Sequence of the second protein:
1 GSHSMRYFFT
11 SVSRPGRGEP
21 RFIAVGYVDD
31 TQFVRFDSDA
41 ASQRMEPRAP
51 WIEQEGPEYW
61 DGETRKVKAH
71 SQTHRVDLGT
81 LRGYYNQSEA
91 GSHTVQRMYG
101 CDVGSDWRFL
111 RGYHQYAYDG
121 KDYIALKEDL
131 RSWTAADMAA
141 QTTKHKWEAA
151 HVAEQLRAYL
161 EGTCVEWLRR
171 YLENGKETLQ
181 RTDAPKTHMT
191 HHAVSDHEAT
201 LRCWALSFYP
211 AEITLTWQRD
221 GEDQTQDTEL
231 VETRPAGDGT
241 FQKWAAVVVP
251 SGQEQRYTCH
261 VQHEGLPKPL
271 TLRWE

Contacts between the two chains:
Residue T143 in the second protein contacts residue V9 in the first protein (closest heavy-atom distance 2.7 Å).
Residue Y123 in the second protein interacts with residue V9 in the first protein (closest heavy-atom distance 4.3 Å).
Residue H114 in the second protein contacts residue I6 in the first protein (closest heavy-atom distance 4.2 Å).
Residue K146 in the second protein is in contact with residue V9 in the first protein (closest heavy-atom distance 4.2 Å).
Residue M45 in the second protein contacts residue L1 in the first protein (closest heavy-atom distance 3.5 Å).
Residue Y159 in the second protein is in contact with residue G3 in the first protein (closest heavy-atom distance 5.0 Å).
Residue T73 in the second protein interacts with residue T8 in the first protein (closest heavy-atom distance 3.8 Å).
Residue H70 in the second protein contacts residue L1 in the first protein (closest heavy-atom distance 4.1 Å).
Residue T73 in the second protein is in contact with residue I6 in the first protein (closest heavy-atom distance 3.9 Å).
Residue H70 in the second protein is in contact with residue I6 in the first protein (closest heavy-atom distance 3.7 Å).
Residue A158 in the second protein is in contact with residue I4 in the first protein (closest heavy-atom distance 4.7 Å).
Residue L81 in the second protein contacts residue V9 in the first protein (closest heavy-atom distance 3.8 Å).
Residue D77 in the second protein is in contact with residue T8 in the first protein (closest heavy-atom distance 3.2 Å).
Residue D77 in the second protein contacts residue V9 in the first protein (closest heavy-atom distance 2.8 Å).
Residue Y7 in the second protein interacts with residue L1 in the first protein (closest heavy-atom distance 3.6 Å).
Residue Q155 in the second protein interacts with residue G5 in the first protein (closest heavy-atom distance 3.5 Å).
Residue Y159 in the second protein contacts residue L1 in the first protein (closest heavy-atom distance 3.7 Å).
Residue T73 in the second protein contacts residue L7 in the first protein (closest heavy-atom distance 4.5 Å).
Residue H70 in the second protein interacts with residue A2 in the first protein (closest heavy-atom distance 3.3 Å).
Residue Y84 in the second protein interacts with residue V9 in the first protein (closest heavy-atom distance 2.7 Å).
Residue A150 in the second protein is in contact with residue L7 in the first protein (closest heavy-atom distance 3.9 Å).
Residue Y116 in the second protein interacts with residue V9 in the first protein (closest heavy-atom distance 3.6 Å).
Residue D77 in the second protein is in contact with residue L7 in the first protein (closest heavy-atom distance 4.5 Å).
Residue V152 in the second protein interacts with residue G5 in the first protein (closest heavy-atom distance 3.4 Å).
Residue E63 in the second protein interacts with residue L1 in the first protein (closest heavy-atom distance 3.1 Å).
Residue V152 in the second protein contacts residue L7 in the first protein (closest heavy-atom distance 3.8 Å).
Residue L156 in the second protein interacts with residue G5 in the first protein (closest heavy-atom distance 3.4 Å).
Residue V67 in the second protein interacts with residue L1 in the first protein (closest heavy-atom distance 3.8 Å).
Residue T80 in the second protein interacts with residue V9 in the first protein (closest heavy-atom distance 3.5 Å).
Residue Y159 in the second protein contacts residue A2 in the first protein (closest heavy-atom distance 3.7 Å).
Residue W147 in the second protein is in contact with residue T8 in the first protein (closest heavy-atom distance 2.9 Å).
Residue K66 in the second protein interacts with residue L1 in the first protein (closest heavy-atom distance 3.0 Å).
Residue F9 in the second protein interacts with residue L1 in the first protein (closest heavy-atom distance 3.7 Å).
Residue Y99 in the second protein interacts with residue I6 in the first protein (closest heavy-atom distance 3.8 Å).
Residue Y99 in the second protein contacts residue L1 in the first protein (closest heavy-atom distance 3.6 Å).
Residue Y99 in the second protein is in contact with residue A2 in the first protein (closest heavy-atom distance 2.9 Å).
Residue L156 in the second protein contacts residue I6 in the first protein (closest heavy-atom distance 4.0 Å).
Residue W147 in the second protein contacts residue L7 in the first protein (closest heavy-atom distance 3.5 Å).
Residue L156 in the second protein is in contact with residue I4 in the first protein (closest heavy-atom distance 3.9 Å).
Residue R97 in the second protein contacts residue G5 in the first protein (closest heavy-atom distance 4.6 Å).
Residue H74 in the second protein interacts with residue I6 in the first protein (closest heavy-atom distance 4.5 Å).
Residue K66 in the second protein interacts with residue A2 in the first protein (closest heavy-atom distance 4.0 Å).
Residue Q155 in the second protein is in contact with residue L7 in the first protein (closest heavy-atom distance 4.2 Å).
Residue R97 in the second protein contacts residue I6 in the first protein (closest heavy-atom distance 3.8 Å).
Residue V76 in the second protein is in contact with residue T8 in the first protein (closest heavy-atom distance 3.9 Å).
Residue Q155 in the second protein interacts with residue I4 in the first protein (closest heavy-atom distance 3.5 Å).
Residue K66 in the second protein contacts residue G3 in the first protein (closest heavy-atom distance 3.9 Å).
Residue W147 in the second protein contacts residue V9 in the first protein (closest heavy-atom distance 3.8 Å).
Residue Y159 in the second protein is in contact with residue I4 in the first protein (closest heavy-atom distance 5.0 Å).
Residue L156 in the second protein interacts with residue A2 in the first protein (closest heavy-atom distance 4.9 Å).
Residue R97 in the second protein is in contact with residue L7 in the first protein (closest heavy-atom distance 3.2 Å).

These two protein chains interact to form a complex.

Sequence of the first protein:
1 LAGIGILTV